These two protein chains interact to form a complex.

Sequence of the first protein:
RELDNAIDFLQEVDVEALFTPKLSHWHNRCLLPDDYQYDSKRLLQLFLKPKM

Residue-level contacts at the interface:
Residue L512 in the second protein interacts with residue K125 in the first protein (closest heavy-atom distance 3.7 Å).
Residue Y629 in the second protein interacts with residue S116 in the first protein (closest heavy-atom distance 3.4 Å).
Residue R238 in the second protein contacts residue D111 in the first protein (closest heavy-atom distance 3.1 Å).
Residue V626 in the second protein is in contact with residue Y114 in the first protein (closest heavy-atom distance 3.5 Å).
Residue D132 in the second protein contacts residue L95 in the first protein (closest heavy-atom distance 3.0 Å).
Residue K232 in the second protein is in contact with residue Y112 in the first protein (closest heavy-atom distance 3.2 Å).
Residue S8 in the second protein contacts residue F76 in the first protein (closest heavy-atom distance 3.4 Å).
Residue S52 in the second protein is in contact with residue N72 in the first protein (closest heavy-atom distance 2.5 Å).
Residue R133 in the second protein contacts residue K94 in the first protein (closest heavy-atom distance 2.4 Å).
Residue Q11 in the second protein interacts with residue F76 in the first protein (closest heavy-atom distance 3.3 Å).
Residue L131 in the second protein is in contact with residue L95 in the first protein (closest heavy-atom distance 2.9 Å).
Residue D93 in the second protein interacts with residue L85 in the first protein (closest heavy-atom distance 3.2 Å).
Residue H84 in the second protein interacts with residue F86 in the first protein (closest heavy-atom distance 3.5 Å).
Residue Q625 in the second protein interacts with residue Q113 in the first protein (closest heavy-atom distance 2.6 Å).
Residue L166 in the second protein contacts residue W100 in the first protein (closest heavy-atom distance 3.3 Å).
Residue K592 in the second protein contacts residue L119 in the first protein (closest heavy-atom distance 3.3 Å).
Residue F165 in the second protein contacts residue W100 in the first protein (closest heavy-atom distance 3.0 Å).
Residue R545 in the second protein is in contact with residue F123 in the first protein (closest heavy-atom distance 3.6 Å).
Residue L515 in the second protein contacts residue K125 in the first protein (closest heavy-atom distance 3.6 Å).
Residue E588 in the second protein is in contact with residue R118 in the first protein (closest heavy-atom distance 3.3 Å).
Residue N53 in the second protein is in contact with residue I74 in the first protein (closest heavy-atom distance 3.5 Å).
Residue N53 in the second protein is in contact with residue N72 in the first protein (closest heavy-atom distance 2.5 Å).
Residue I43 in the second protein contacts residue F76 in the first protein (closest heavy-atom distance 3.0 Å).
Residue D549 in the second protein interacts with residue L124 in the first protein (closest heavy-atom distance 2.9 Å).
Residue L131 in the second protein contacts residue K94 in the first protein (closest heavy-atom distance 3.0 Å).
Residue R196 in the second protein is in contact with residue C106 in the first protein (closest heavy-atom distance 2.9 Å).
Residue D549 in the second protein interacts with residue L122 in the first protein (closest heavy-atom distance 3.4 Å).
Residue D199 in the second protein is in contact with residue L108 in the first protein (closest heavy-atom distance 3.5 Å).
Residue Q625 in the second protein contacts residue D110 in the first protein (closest heavy-atom distance 3.1 Å).
Residue R198 in the second protein interacts with residue P109 in the first protein (closest heavy-atom distance 3.4 Å).
Residue Q168 in the second protein is in contact with residue R105 in the first protein (closest heavy-atom distance 2.1 Å).
Residue E588 in the second protein contacts residue F123 in the first protein (closest heavy-atom distance 3.6 Å).
Residue W233 in the second protein contacts residue Y112 in the first protein (closest heavy-atom distance 3.0 Å).
Residue A91 in the second protein interacts with residue L85 in the first protein (closest heavy-atom distance 3.6 Å).
Residue E195 in the second protein contacts residue R105 in the first protein (closest heavy-atom distance 2.9 Å).
Residue K592 in the second protein contacts residue Q121 in the first protein (closest heavy-atom distance 2.6 Å).
Residue I473 in the second protein interacts with residue K125 in the first protein (closest heavy-atom distance 2.9 Å).
Residue L512 in the second protein interacts with residue L124 in the first protein (closest heavy-atom distance 3.6 Å).
Residue R198 in the second protein interacts with residue L108 in the first protein (closest heavy-atom distance 3.0 Å).
Residue A40 in the second protein interacts with residue F76 in the first protein (closest heavy-atom distance 3.6 Å).
Residue Q11 in the second protein contacts residue I74 in the first protein (closest heavy-atom distance 2.5 Å).
Residue D90 in the second protein is in contact with residue F86 in the first protein (closest heavy-atom distance 3.5 Å).
Residue E195 in the second protein interacts with residue L107 in the first protein (closest heavy-atom distance 3.3 Å).
Residue R205 in the second protein is in contact with residue L108 in the first protein (closest heavy-atom distance 3.4 Å).
Residue V200 in the second protein contacts residue L107 in the first protein (closest heavy-atom distance 3.1 Å).
Residue N51 in the second protein contacts residue N72 in the first protein (closest heavy-atom distance 3.1 Å).
Residue K592 in the second protein contacts residue F123 in the first protein (closest heavy-atom distance 3.6 Å).
Residue R198 in the second protein contacts residue L107 in the first protein (closest heavy-atom distance 3.3 Å).
Residue R87 in the second protein is in contact with residue F86 in the first protein (closest heavy-atom distance 3.4 Å).
Residue Q11 in the second protein interacts with residue A73 in the first protein (closest heavy-atom distance 3.6 Å).
Residue V200 in the second protein interacts with residue C106 in the first protein (closest heavy-atom distance 3.2 Å).
Residue D549 in the second protein is in contact with residue F123 in the first protein (closest heavy-atom distance 3.0 Å).
Residue E407 in the second protein contacts residue K127 in the first protein (closest heavy-atom distance 3.1 Å).
Residue I4 in the second protein interacts with residue F76 in the first protein (closest heavy-atom distance 3.0 Å).
Residue E588 in the second protein is in contact with residue Y114 in the first protein (closest heavy-atom distance 3.1 Å).
Residue R176 in the second protein is in contact with residue C106 in the first protein (closest heavy-atom distance 3.4 Å).
Residue K592 in the second protein contacts residue R118 in the first protein (closest heavy-atom distance 3.6 Å).
Residue F470 in the second protein contacts residue K125 in the first protein (closest heavy-atom distance 3.5 Å).
Residue K92 in the second protein is in contact with residue P88 in the first protein (closest heavy-atom distance 3.0 Å).
Residue R198 in the second protein interacts with residue Y112 in the first protein (closest heavy-atom distance 3.6 Å).

Sequence of the second protein:
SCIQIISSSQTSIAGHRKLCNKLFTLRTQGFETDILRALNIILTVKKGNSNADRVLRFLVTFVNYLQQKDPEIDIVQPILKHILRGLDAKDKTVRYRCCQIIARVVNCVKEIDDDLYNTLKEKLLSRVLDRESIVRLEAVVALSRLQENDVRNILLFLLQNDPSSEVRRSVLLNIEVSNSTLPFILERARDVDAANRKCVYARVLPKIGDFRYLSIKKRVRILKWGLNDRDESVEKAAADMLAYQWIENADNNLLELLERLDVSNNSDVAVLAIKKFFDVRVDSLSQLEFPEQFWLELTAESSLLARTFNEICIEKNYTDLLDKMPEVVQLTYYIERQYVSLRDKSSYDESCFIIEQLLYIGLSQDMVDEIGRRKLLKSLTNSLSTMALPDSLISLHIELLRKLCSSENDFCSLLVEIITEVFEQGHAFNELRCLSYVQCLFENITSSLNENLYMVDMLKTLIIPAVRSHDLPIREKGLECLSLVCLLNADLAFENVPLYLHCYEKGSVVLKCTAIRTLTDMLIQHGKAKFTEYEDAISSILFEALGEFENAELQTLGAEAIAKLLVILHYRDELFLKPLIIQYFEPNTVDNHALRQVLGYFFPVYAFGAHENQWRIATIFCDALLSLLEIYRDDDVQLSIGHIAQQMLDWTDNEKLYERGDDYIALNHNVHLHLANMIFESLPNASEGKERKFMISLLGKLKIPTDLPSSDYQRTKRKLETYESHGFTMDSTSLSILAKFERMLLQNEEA